Sequence of chain A:
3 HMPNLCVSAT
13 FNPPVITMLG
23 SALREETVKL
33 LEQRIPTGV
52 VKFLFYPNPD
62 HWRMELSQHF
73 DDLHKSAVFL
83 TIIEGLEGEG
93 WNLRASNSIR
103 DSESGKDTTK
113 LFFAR

Interface contacts:
Residue S98 in chain B is in contact with residue S98 in chain A (closest heavy-atom distance 4.5 Å).
Residue S100 in chain B contacts residue S100 in chain A (closest heavy-atom distance 4.5 Å).

The following describes two proteins that form a bound complex.

Sequence of chain B:
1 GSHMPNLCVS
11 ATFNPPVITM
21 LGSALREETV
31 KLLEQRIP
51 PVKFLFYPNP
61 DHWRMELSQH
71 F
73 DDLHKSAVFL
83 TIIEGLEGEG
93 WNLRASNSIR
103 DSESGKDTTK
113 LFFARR